This data describes a binding interaction between two proteins.

Sequence of chain A:
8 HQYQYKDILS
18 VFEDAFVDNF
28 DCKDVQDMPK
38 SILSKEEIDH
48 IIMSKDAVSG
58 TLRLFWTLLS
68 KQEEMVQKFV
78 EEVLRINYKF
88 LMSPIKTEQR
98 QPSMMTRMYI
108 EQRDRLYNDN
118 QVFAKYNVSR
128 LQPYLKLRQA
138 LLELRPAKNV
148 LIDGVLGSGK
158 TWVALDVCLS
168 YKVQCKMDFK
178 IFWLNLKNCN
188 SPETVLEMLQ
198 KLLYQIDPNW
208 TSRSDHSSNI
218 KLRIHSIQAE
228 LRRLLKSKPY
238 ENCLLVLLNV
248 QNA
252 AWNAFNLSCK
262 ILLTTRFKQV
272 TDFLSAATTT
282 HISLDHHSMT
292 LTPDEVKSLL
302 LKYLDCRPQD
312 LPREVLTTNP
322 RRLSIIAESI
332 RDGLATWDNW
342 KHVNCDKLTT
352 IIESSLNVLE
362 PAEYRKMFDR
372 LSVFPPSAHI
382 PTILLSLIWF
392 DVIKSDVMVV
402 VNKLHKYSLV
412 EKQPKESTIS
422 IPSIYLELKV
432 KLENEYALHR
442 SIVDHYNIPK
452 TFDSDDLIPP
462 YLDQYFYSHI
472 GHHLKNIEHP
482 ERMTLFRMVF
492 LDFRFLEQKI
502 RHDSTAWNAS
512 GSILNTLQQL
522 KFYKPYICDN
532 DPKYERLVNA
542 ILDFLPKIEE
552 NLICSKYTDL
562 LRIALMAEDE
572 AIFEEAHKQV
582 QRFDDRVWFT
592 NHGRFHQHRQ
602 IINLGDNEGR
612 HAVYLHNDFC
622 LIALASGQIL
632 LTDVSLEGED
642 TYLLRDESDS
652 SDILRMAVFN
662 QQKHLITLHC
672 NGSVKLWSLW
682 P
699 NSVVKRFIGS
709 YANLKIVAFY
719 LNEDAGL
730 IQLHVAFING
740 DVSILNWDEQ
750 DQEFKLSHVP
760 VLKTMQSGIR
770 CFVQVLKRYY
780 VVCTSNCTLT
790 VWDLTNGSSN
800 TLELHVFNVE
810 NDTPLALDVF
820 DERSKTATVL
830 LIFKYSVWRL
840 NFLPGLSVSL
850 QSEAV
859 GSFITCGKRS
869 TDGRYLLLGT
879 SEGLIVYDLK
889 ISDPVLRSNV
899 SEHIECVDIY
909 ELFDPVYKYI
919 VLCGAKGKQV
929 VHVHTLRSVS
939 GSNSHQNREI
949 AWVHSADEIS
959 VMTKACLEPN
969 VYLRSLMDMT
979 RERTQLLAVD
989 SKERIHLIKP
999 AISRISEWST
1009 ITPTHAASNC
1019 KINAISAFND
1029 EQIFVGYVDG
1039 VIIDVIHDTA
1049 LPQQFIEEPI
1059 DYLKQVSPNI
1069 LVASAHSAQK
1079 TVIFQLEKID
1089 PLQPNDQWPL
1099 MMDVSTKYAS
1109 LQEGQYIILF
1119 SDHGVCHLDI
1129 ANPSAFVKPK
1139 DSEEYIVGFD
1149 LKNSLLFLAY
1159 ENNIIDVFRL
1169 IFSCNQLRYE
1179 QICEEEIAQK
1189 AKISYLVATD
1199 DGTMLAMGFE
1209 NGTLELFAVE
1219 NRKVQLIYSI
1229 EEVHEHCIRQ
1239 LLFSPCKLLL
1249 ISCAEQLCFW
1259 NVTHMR

Sequence of chain B:
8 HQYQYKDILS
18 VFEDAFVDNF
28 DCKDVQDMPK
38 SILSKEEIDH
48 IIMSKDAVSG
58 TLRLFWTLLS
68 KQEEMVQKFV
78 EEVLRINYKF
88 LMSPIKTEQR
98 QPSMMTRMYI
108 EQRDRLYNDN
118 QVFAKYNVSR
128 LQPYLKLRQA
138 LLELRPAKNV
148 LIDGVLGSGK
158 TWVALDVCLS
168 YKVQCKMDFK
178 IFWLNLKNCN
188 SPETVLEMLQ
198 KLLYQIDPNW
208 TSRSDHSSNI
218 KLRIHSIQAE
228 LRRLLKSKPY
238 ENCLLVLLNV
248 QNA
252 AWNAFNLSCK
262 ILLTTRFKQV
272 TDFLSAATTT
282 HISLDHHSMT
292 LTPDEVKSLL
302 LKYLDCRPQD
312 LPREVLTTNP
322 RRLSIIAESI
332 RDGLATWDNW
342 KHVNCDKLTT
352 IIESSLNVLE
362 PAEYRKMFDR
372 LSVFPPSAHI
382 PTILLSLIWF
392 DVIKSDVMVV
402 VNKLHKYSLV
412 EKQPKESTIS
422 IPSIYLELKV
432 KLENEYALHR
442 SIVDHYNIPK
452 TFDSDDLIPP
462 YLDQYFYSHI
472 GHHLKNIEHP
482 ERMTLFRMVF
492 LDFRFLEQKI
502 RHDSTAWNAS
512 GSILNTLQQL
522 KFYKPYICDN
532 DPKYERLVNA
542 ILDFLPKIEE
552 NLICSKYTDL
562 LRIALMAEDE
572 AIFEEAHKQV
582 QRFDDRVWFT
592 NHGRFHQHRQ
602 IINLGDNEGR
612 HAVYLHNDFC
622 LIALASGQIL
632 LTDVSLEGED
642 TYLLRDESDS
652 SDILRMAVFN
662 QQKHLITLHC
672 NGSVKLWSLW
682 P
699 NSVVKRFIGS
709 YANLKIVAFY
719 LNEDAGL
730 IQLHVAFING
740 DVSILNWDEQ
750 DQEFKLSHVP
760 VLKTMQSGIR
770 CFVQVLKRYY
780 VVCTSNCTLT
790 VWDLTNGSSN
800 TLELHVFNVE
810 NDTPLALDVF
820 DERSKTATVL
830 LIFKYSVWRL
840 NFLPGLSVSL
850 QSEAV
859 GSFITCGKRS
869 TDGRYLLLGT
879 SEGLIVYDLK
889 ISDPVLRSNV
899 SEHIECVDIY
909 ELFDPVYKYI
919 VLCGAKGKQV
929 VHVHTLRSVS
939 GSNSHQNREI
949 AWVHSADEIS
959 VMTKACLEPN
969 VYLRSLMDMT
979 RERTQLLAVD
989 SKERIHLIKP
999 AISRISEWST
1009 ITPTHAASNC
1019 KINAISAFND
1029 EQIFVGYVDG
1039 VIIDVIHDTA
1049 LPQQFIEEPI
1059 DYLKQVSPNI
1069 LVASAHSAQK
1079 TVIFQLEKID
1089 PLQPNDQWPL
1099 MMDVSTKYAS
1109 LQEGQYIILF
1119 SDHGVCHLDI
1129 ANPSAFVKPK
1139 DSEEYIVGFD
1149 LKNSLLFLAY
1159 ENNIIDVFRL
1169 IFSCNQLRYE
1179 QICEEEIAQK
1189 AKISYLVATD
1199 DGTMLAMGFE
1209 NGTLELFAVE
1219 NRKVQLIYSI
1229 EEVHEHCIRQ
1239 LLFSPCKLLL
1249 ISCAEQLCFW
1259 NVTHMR

Contacts between the two chains:
Residue D25 in chain A contacts residue K86 in chain B (closest heavy-atom distance 3.8 Å).
Residue F87 in chain A interacts with residue N26 in chain B (closest heavy-atom distance 3.5 Å).
Residue N26 in chain A interacts with residue F87 in chain B (closest heavy-atom distance 3.5 Å).
Residue K86 in chain A contacts residue D25 in chain B (closest heavy-atom distance 3.7 Å).
Residue K86 in chain A contacts residue N26 in chain B (closest heavy-atom distance 4.9 Å).
Residue N26 in chain A is in contact with residue K86 in chain B (closest heavy-atom distance 4.9 Å).
Residue F87 in chain A is in contact with residue F87 in chain B (closest heavy-atom distance 3.2 Å).